Sequence of protein 2:
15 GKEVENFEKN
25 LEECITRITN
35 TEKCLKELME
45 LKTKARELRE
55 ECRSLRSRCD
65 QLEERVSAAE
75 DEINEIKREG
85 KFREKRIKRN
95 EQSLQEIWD

This data describes a binding interaction between two proteins.

Sequence of protein 1:
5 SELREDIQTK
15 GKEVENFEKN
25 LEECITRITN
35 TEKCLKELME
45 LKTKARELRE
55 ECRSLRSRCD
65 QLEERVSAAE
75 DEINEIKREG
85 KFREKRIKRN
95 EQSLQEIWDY

Residue-level contacts at the interface:
Residue R90 in protein 1 is in contact with residue I91 in protein 2 (closest heavy-atom distance 3.7 Å).
Residue L42 in protein 1 is in contact with residue L42 in protein 2 (closest heavy-atom distance 3.5 Å).
Residue R31 in protein 1 contacts residue T33 in protein 2 (closest heavy-atom distance 3.1 Å).
Residue R62 in protein 1 interacts with residue C63 in protein 2 (closest heavy-atom distance 3.4 Å).
Residue R31 in protein 1 contacts residue I32 in protein 2 (closest heavy-atom distance 3.6 Å).
Residue I91 in protein 1 is in contact with residue I91 in protein 2 (closest heavy-atom distance 3.8 Å).
Residue R62 in protein 1 contacts residue R60 in protein 2 (closest heavy-atom distance 3.6 Å).
Residue N94 in protein 1 is in contact with residue E95 in protein 2 (closest heavy-atom distance 3.4 Å).
Residue Y104 in protein 1 is in contact with residue W102 in protein 2 (closest heavy-atom distance 3.6 Å).
Residue C28 in protein 1 interacts with residue I29 in protein 2 (closest heavy-atom distance 3.2 Å).
Residue L98 in protein 1 is in contact with residue L98 in protein 2 (closest heavy-atom distance 3.8 Å).
Residue L66 in protein 1 interacts with residue L66 in protein 2 (closest heavy-atom distance 3.8 Å).
Residue E41 in protein 1 is in contact with residue K46 in protein 2 (closest heavy-atom distance 3.1 Å).
Residue L59 in protein 1 is in contact with residue R60 in protein 2 (closest heavy-atom distance 3.6 Å).
Residue L45 in protein 1 is in contact with residue K46 in protein 2 (closest heavy-atom distance 3.8 Å).
Residue L52 in protein 1 contacts residue L52 in protein 2 (closest heavy-atom distance 3.7 Å).
Residue A73 in protein 1 is in contact with residue I77 in protein 2 (closest heavy-atom distance 3.7 Å).
Residue L52 in protein 1 interacts with residue R53 in protein 2 (closest heavy-atom distance 3.7 Å).
Residue S97 in protein 1 contacts residue L98 in protein 2 (closest heavy-atom distance 3.8 Å).
Residue I80 in protein 1 is in contact with residue I80 in protein 2 (closest heavy-atom distance 3.7 Å).
Residue R90 in protein 1 interacts with residue E88 in protein 2 (closest heavy-atom distance 2.8 Å).
Residue I101 in protein 1 is in contact with residue L98 in protein 2 (closest heavy-atom distance 3.5 Å).
Residue K14 in protein 1 contacts residue V18 in protein 2 (closest heavy-atom distance 3.7 Å).
Residue C28 in protein 1 interacts with residue I32 in protein 2 (closest heavy-atom distance 3.8 Å).
Residue T35 in protein 1 contacts residue E36 in protein 2 (closest heavy-atom distance 3.8 Å).
Residue L59 in protein 1 is in contact with residue L59 in protein 2 (closest heavy-atom distance 3.7 Å).
Residue F21 in protein 1 is in contact with residue L25 in protein 2 (closest heavy-atom distance 3.7 Å).
Residue R62 in protein 1 contacts residue E67 in protein 2 (closest heavy-atom distance 2.9 Å).
Residue R69 in protein 1 is in contact with residue S71 in protein 2 (closest heavy-atom distance 2.9 Å).
Residue T35 in protein 1 is in contact with residue L39 in protein 2 (closest heavy-atom distance 3.4 Å).
Residue C38 in protein 1 is in contact with residue L39 in protein 2 (closest heavy-atom distance 3.7 Å).
Residue F21 in protein 1 contacts residue V18 in protein 2 (closest heavy-atom distance 3.8 Å).
Residue R87 in protein 1 interacts with residue E88 in protein 2 (closest heavy-atom distance 3.7 Å).
Residue R62 in protein 1 interacts with residue D64 in protein 2 (closest heavy-atom distance 2.8 Å).
Residue N94 in protein 1 is in contact with residue I91 in protein 2 (closest heavy-atom distance 3.6 Å).
Residue L42 in protein 1 contacts residue M43 in protein 2 (closest heavy-atom distance 3.8 Å).
Residue E55 in protein 1 contacts residue C56 in protein 2 (closest heavy-atom distance 3.2 Å).
Residue E17 in protein 1 is in contact with residue V18 in protein 2 (closest heavy-atom distance 3.5 Å).
Residue L39 in protein 1 interacts with residue L39 in protein 2 (closest heavy-atom distance 3.7 Å).
Residue E55 in protein 1 interacts with residue R60 in protein 2 (closest heavy-atom distance 3.1 Å).
Residue N94 in protein 1 interacts with residue L98 in protein 2 (closest heavy-atom distance 3.6 Å).
Residue L42 in protein 1 contacts residue L39 in protein 2 (closest heavy-atom distance 3.6 Å).
Residue R90 in protein 1 contacts residue E95 in protein 2 (closest heavy-atom distance 2.8 Å).
Residue V70 in protein 1 is in contact with residue V70 in protein 2 (closest heavy-atom distance 3.8 Å).
Residue L45 in protein 1 interacts with residue L45 in protein 2 (closest heavy-atom distance 3.7 Å).
Residue E100 in protein 1 contacts residue W102 in protein 2 (closest heavy-atom distance 3.0 Å).
Residue I101 in protein 1 contacts residue I101 in protein 2 (closest heavy-atom distance 3.7 Å).
Residue T35 in protein 1 contacts residue T35 in protein 2 (closest heavy-atom distance 3.4 Å).
Residue F21 in protein 1 is in contact with residue E22 in protein 2 (closest heavy-atom distance 3.6 Å).
Residue E41 in protein 1 interacts with residue M43 in protein 2 (closest heavy-atom distance 3.5 Å).
Residue R90 in protein 1 contacts residue K92 in protein 2 (closest heavy-atom distance 3.8 Å).
Residue I32 in protein 1 is in contact with residue I32 in protein 2 (closest heavy-atom distance 3.7 Å).
Residue R69 in protein 1 is in contact with residue V70 in protein 2 (closest heavy-atom distance 3.6 Å).
Residue N94 in protein 1 is in contact with residue N94 in protein 2 (closest heavy-atom distance 3.6 Å).
Residue E76 in protein 1 is in contact with residue K81 in protein 2 (closest heavy-atom distance 3.1 Å).
Residue I101 in protein 1 contacts residue W102 in protein 2 (closest heavy-atom distance 3.6 Å).
Residue R69 in protein 1 is in contact with residue E74 in protein 2 (closest heavy-atom distance 2.8 Å).
Residue R87 in protein 1 contacts residue G84 in protein 2 (closest heavy-atom distance 3.6 Å).
Residue R31 in protein 1 contacts residue E36 in protein 2 (closest heavy-atom distance 2.8 Å).
Residue F21 in protein 1 is in contact with residue F21 in protein 2 (closest heavy-atom distance 3.7 Å).